The following describes two proteins that form a bound complex.

Residue-level contacts at the interface:
Residue R8 in protein 1 interacts with residue I15 in protein 2 (closest heavy-atom distance 3.9 Å).
Residue I128 in protein 1 is in contact with residue T19 in protein 2 (closest heavy-atom distance 3.7 Å).
Residue E124 in protein 1 contacts residue V21 in protein 2 (closest heavy-atom distance 3.6 Å).
Residue I128 in protein 1 is in contact with residue R16 in protein 2 (closest heavy-atom distance 3.3 Å).
Residue I128 in protein 1 contacts residue I15 in protein 2 (closest heavy-atom distance 3.8 Å).
Residue R120 in protein 1 interacts with residue D29 in protein 2 (closest heavy-atom distance 3.2 Å).
Residue C121 in protein 1 interacts with residue H23 in protein 2 (closest heavy-atom distance 3.4 Å).
Residue R8 in protein 1 interacts with residue E17 in protein 2 (closest heavy-atom distance 3.1 Å).
Residue M11 in protein 1 contacts residue I15 in protein 2 (closest heavy-atom distance 3.8 Å).
Residue V5 in protein 1 is in contact with residue T20 in protein 2 (closest heavy-atom distance 4.2 Å).
Residue I6 in protein 1 interacts with residue Q18 in protein 2 (closest heavy-atom distance 3.9 Å).
Residue P2 in protein 1 is in contact with residue F24 in protein 2 (closest heavy-atom distance 2.8 Å).
Residue L4 in protein 1 is in contact with residue W25 in protein 2 (closest heavy-atom distance 3.7 Å).
Residue P2 in protein 1 interacts with residue W25 in protein 2 (closest heavy-atom distance 3.3 Å).
Residue A129 in protein 1 is in contact with residue I15 in protein 2 (closest heavy-atom distance 3.9 Å).
Residue C3 in protein 1 is in contact with residue W25 in protein 2 (closest heavy-atom distance 3.7 Å).
Residue P2 in protein 1 contacts residue D22 in protein 2 (closest heavy-atom distance 3.6 Å).
Residue R120 in protein 1 is in contact with residue D28 in protein 2 (closest heavy-atom distance 3.2 Å).
Residue C121 in protein 1 contacts residue F24 in protein 2 (closest heavy-atom distance 3.4 Å).
Residue I116 in protein 1 interacts with residue G26 in protein 2 (closest heavy-atom distance 4.0 Å).
Residue L4 in protein 1 interacts with residue V21 in protein 2 (closest heavy-atom distance 3.4 Å).
Residue I6 in protein 1 interacts with residue T19 in protein 2 (closest heavy-atom distance 2.8 Å).
Residue P2 in protein 1 is in contact with residue H23 in protein 2 (closest heavy-atom distance 3.7 Å).
Residue Q7 in protein 1 is in contact with residue E17 in protein 2 (closest heavy-atom distance 3.3 Å).
Residue S118 in protein 1 is in contact with residue G26 in protein 2 (closest heavy-atom distance 3.5 Å).
Residue E124 in protein 1 is in contact with residue D22 in protein 2 (closest heavy-atom distance 3.5 Å).
Residue T12 in protein 1 interacts with residue I15 in protein 2 (closest heavy-atom distance 3.4 Å).
Residue L4 in protein 1 contacts residue F24 in protein 2 (closest heavy-atom distance 3.7 Å).
Residue S118 in protein 1 interacts with residue D28 in protein 2 (closest heavy-atom distance 3.3 Å).
Residue V125 in protein 1 is in contact with residue F24 in protein 2 (closest heavy-atom distance 4.4 Å).
Residue L4 in protein 1 contacts residue T20 in protein 2 (closest heavy-atom distance 4.4 Å).
Residue C3 in protein 1 contacts residue V21 in protein 2 (closest heavy-atom distance 3.5 Å).
Residue R8 in protein 1 contacts residue R16 in protein 2 (closest heavy-atom distance 3.8 Å).
Residue T12 in protein 1 is in contact with residue S13 in protein 2 (closest heavy-atom distance 3.8 Å).
Residue V5 in protein 1 is in contact with residue T19 in protein 2 (closest heavy-atom distance 3.5 Å).
Residue I6 in protein 1 is in contact with residue F24 in protein 2 (closest heavy-atom distance 3.7 Å).
Residue Q7 in protein 1 contacts residue Q18 in protein 2 (closest heavy-atom distance 3.4 Å).
Residue R114 in protein 1 interacts with residue W25 in protein 2 (closest heavy-atom distance 3.4 Å).
Residue C3 in protein 1 interacts with residue F24 in protein 2 (closest heavy-atom distance 4.5 Å).
Residue F15 in protein 1 is in contact with residue I15 in protein 2 (closest heavy-atom distance 4.0 Å).
Residue P2 in protein 1 contacts residue V21 in protein 2 (closest heavy-atom distance 4.2 Å).
Residue R120 in protein 1 is in contact with residue H23 in protein 2 (closest heavy-atom distance 4.5 Å).
Residue I116 in protein 1 is in contact with residue L27 in protein 2 (closest heavy-atom distance 3.7 Å).
Residue K49 in protein 1 interacts with residue F24 in protein 2 (closest heavy-atom distance 3.8 Å).
Residue S118 in protein 1 interacts with residue L27 in protein 2 (closest heavy-atom distance 4.0 Å).
Residue R50 in protein 1 is in contact with residue F24 in protein 2 (closest heavy-atom distance 3.0 Å).
Residue I6 in protein 1 interacts with residue E17 in protein 2 (closest heavy-atom distance 4.5 Å).
Residue C3 in protein 1 is in contact with residue D22 in protein 2 (closest heavy-atom distance 3.7 Å).
Residue R119 in protein 1 interacts with residue D28 in protein 2 (closest heavy-atom distance 2.8 Å).
Residue E124 in protein 1 contacts residue H23 in protein 2 (closest heavy-atom distance 3.6 Å).
Residue L4 in protein 1 contacts residue T19 in protein 2 (closest heavy-atom distance 4.0 Å).
Residue R50 in protein 1 interacts with residue G26 in protein 2 (closest heavy-atom distance 4.2 Å).
Residue R50 in protein 1 is in contact with residue W25 in protein 2 (closest heavy-atom distance 3.4 Å).
Residue R8 in protein 1 contacts residue S13 in protein 2 (closest heavy-atom distance 2.8 Å).
Residue E124 in protein 1 interacts with residue T20 in protein 2 (closest heavy-atom distance 4.6 Å).
Residue I6 in protein 1 is in contact with residue V21 in protein 2 (closest heavy-atom distance 3.8 Å).
Residue Q7 in protein 1 is in contact with residue R16 in protein 2 (closest heavy-atom distance 4.5 Å).
Residue V46 in protein 1 contacts residue F24 in protein 2 (closest heavy-atom distance 3.9 Å).
Residue S118 in protein 1 contacts residue H23 in protein 2 (closest heavy-atom distance 3.2 Å).
Residue T131 in protein 1 is in contact with residue W14 in protein 2 (closest heavy-atom distance 4.1 Å).

Sequence of protein 2:
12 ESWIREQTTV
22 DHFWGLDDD

Sequence of protein 1:
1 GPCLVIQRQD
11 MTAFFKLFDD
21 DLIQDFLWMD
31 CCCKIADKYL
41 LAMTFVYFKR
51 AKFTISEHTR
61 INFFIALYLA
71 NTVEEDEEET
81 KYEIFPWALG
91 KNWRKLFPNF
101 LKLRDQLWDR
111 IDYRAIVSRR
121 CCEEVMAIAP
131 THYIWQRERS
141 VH